Sequence of the second protein:
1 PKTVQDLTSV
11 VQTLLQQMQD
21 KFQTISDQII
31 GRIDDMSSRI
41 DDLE

Interface contacts:
Residue I40 in the second protein is in contact with residue M36 in the first protein (closest heavy-atom distance 4.7 Å).
Residue R32 in the second protein contacts residue D34 in the first protein (closest heavy-atom distance 3.8 Å).
Residue L14 in the second protein is in contact with residue V11 in the first protein (closest heavy-atom distance 4.9 Å).
Residue K21 in the second protein is in contact with residue Q19 in the first protein (closest heavy-atom distance 3.6 Å).
Residue I29 in the second protein contacts residue I30 in the first protein (closest heavy-atom distance 4.4 Å).
Residue L43 in the second protein is in contact with residue I40 in the first protein (closest heavy-atom distance 4.0 Å).
Residue R32 in the second protein is in contact with residue I30 in the first protein (closest heavy-atom distance 4.8 Å).
Residue I25 in the second protein interacts with residue Q23 in the first protein (closest heavy-atom distance 3.1 Å).
Residue M36 in the second protein contacts residue S37 in the first protein (closest heavy-atom distance 4.2 Å).
Residue L43 in the second protein interacts with residue L43 in the first protein (closest heavy-atom distance 4.0 Å).
Residue R39 in the second protein interacts with residue E44 in the first protein (closest heavy-atom distance 3.5 Å).
Residue F22 in the second protein is in contact with residue F22 in the first protein (closest heavy-atom distance 3.0 Å).
Residue R39 in the second protein interacts with residue D41 in the first protein (closest heavy-atom distance 3.0 Å).
Residue F22 in the second protein contacts residue M18 in the first protein (closest heavy-atom distance 3.8 Å).
Residue M36 in the second protein contacts residue I40 in the first protein (closest heavy-atom distance 3.5 Å).
Residue M36 in the second protein contacts residue I33 in the first protein (closest heavy-atom distance 3.4 Å).
Residue I40 in the second protein contacts residue I40 in the first protein (closest heavy-atom distance 3.9 Å).
Residue F22 in the second protein contacts residue Q19 in the first protein (closest heavy-atom distance 3.3 Å).
Residue F22 in the second protein contacts residue Q23 in the first protein (closest heavy-atom distance 5.0 Å).
Residue R39 in the second protein interacts with residue S37 in the first protein (closest heavy-atom distance 3.1 Å).
Residue L14 in the second protein is in contact with residue L15 in the first protein (closest heavy-atom distance 5.0 Å).
Residue I29 in the second protein interacts with residue S26 in the first protein (closest heavy-atom distance 4.0 Å).
Residue L15 in the second protein is in contact with residue L15 in the first protein (closest heavy-atom distance 4.8 Å).
Residue M36 in the second protein is in contact with residue M36 in the first protein (closest heavy-atom distance 2.2 Å).
Residue M18 in the second protein interacts with residue Q19 in the first protein (closest heavy-atom distance 2.9 Å).
Residue L43 in the second protein is in contact with residue E44 in the first protein (closest heavy-atom distance 3.5 Å).
Residue R32 in the second protein interacts with residue I33 in the first protein (closest heavy-atom distance 4.1 Å).
Residue M18 in the second protein contacts residue M18 in the first protein (closest heavy-atom distance 5.0 Å).
Residue I33 in the second protein contacts residue I33 in the first protein (closest heavy-atom distance 3.9 Å).
Residue R39 in the second protein interacts with residue I40 in the first protein (closest heavy-atom distance 3.2 Å).
Residue I29 in the second protein interacts with residue I29 in the first protein (closest heavy-atom distance 3.6 Å).
Residue I29 in the second protein contacts residue I33 in the first protein (closest heavy-atom distance 3.8 Å).
Residue M18 in the second protein interacts with residue L15 in the first protein (closest heavy-atom distance 3.4 Å).
Residue I25 in the second protein is in contact with residue S26 in the first protein (closest heavy-atom distance 3.2 Å).

These two protein chains interact to form a complex.

Sequence of the first protein:
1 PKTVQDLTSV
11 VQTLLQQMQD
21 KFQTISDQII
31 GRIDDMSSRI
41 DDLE